Sequence of the second protein:
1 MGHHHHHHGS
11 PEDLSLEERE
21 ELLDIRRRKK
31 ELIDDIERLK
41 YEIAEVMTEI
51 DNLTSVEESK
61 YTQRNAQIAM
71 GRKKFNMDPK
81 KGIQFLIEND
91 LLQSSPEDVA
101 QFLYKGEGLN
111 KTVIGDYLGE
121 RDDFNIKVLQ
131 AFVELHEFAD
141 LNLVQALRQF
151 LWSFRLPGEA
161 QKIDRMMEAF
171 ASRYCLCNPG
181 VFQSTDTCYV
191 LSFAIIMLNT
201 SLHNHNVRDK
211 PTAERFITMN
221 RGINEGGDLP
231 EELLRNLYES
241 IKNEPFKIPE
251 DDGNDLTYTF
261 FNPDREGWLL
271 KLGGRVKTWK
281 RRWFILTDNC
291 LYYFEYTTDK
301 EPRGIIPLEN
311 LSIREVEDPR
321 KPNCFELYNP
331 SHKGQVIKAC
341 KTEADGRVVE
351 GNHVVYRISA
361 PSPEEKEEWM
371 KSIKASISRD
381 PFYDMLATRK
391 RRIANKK

Residue-level contacts at the interface:
Residue K40 in the first protein interacts with residue I25 in the second protein (closest heavy-atom distance 4.8 Å).
Residue S15 in the first protein interacts with residue I50 in the second protein (closest heavy-atom distance 2.6 Å).
Residue L32 in the first protein contacts residue D35 in the second protein (closest heavy-atom distance 3.7 Å).
Residue V46 in the first protein interacts with residue E21 in the second protein (closest heavy-atom distance 4.7 Å).
Residue E49 in the first protein interacts with residue E18 in the second protein (closest heavy-atom distance 2.9 Å).
Residue K29 in the first protein is in contact with residue I36 in the second protein (closest heavy-atom distance 3.5 Å).
Residue I33 in the first protein is in contact with residue I36 in the second protein (closest heavy-atom distance 3.6 Å).
Residue L39 in the first protein is in contact with residue L32 in the second protein (closest heavy-atom distance 3.5 Å).
Residue V46 in the first protein is in contact with residue E18 in the second protein (closest heavy-atom distance 3.4 Å).
Residue L39 in the first protein contacts residue R28 in the second protein (closest heavy-atom distance 3.9 Å).
Residue L39 in the first protein is in contact with residue K29 in the second protein (closest heavy-atom distance 3.3 Å).
Residue I43 in the first protein interacts with residue L22 in the second protein (closest heavy-atom distance 3.3 Å).
Residue K29 in the first protein is in contact with residue K40 in the second protein (closest heavy-atom distance 3.5 Å).
Residue L22 in the first protein is in contact with residue M47 in the second protein (closest heavy-atom distance 4.7 Å).
Residue D13 in the first protein is in contact with residue I50 in the second protein (closest heavy-atom distance 2.9 Å).
Residue M47 in the first protein contacts residue L22 in the second protein (closest heavy-atom distance 4.7 Å).
Residue L32 in the first protein is in contact with residue I36 in the second protein (closest heavy-atom distance 3.3 Å).
Residue E21 in the first protein interacts with residue V46 in the second protein (closest heavy-atom distance 4.3 Å).
Residue E18 in the first protein is in contact with residue V46 in the second protein (closest heavy-atom distance 3.4 Å).
Residue V46 in the first protein is in contact with residue R19 in the second protein (closest heavy-atom distance 4.8 Å).
Residue I25 in the first protein contacts residue L39 in the second protein (closest heavy-atom distance 3.4 Å).
Residue I36 in the first protein interacts with residue K29 in the second protein (closest heavy-atom distance 3.5 Å).
Residue I50 in the first protein is in contact with residue R19 in the second protein (closest heavy-atom distance 3.7 Å).
Residue I36 in the first protein is in contact with residue I33 in the second protein (closest heavy-atom distance 3.6 Å).
Residue E18 in the first protein interacts with residue I50 in the second protein (closest heavy-atom distance 3.3 Å).
Residue I36 in the first protein interacts with residue I36 in the second protein (closest heavy-atom distance 3.3 Å).
Residue E18 in the first protein is in contact with residue E49 in the second protein (closest heavy-atom distance 2.9 Å).
Residue I25 in the first protein contacts residue I43 in the second protein (closest heavy-atom distance 2.9 Å).
Residue R19 in the first protein interacts with residue V46 in the second protein (closest heavy-atom distance 4.8 Å).
Residue K29 in the first protein contacts residue L39 in the second protein (closest heavy-atom distance 3.3 Å).
Residue I36 in the first protein contacts residue L32 in the second protein (closest heavy-atom distance 3.3 Å).
Residue I43 in the first protein interacts with residue I25 in the second protein (closest heavy-atom distance 2.9 Å).
Residue I50 in the first protein contacts residue E18 in the second protein (closest heavy-atom distance 3.3 Å).
Residue K40 in the first protein is in contact with residue K29 in the second protein (closest heavy-atom distance 3.5 Å).
Residue I25 in the first protein interacts with residue E42 in the second protein (closest heavy-atom distance 4.0 Å).
Residue L22 in the first protein interacts with residue V46 in the second protein (closest heavy-atom distance 4.2 Å).
Residue R28 in the first protein contacts residue L39 in the second protein (closest heavy-atom distance 4.0 Å).
Residue V46 in the first protein contacts residue L22 in the second protein (closest heavy-atom distance 4.2 Å).
Residue I43 in the first protein contacts residue R26 in the second protein (closest heavy-atom distance 3.6 Å).
Residue L22 in the first protein is in contact with residue I43 in the second protein (closest heavy-atom distance 3.3 Å).
Residue D35 in the first protein contacts residue L32 in the second protein (closest heavy-atom distance 3.9 Å).
Residue L32 in the first protein contacts residue L39 in the second protein (closest heavy-atom distance 3.4 Å).
Residue L39 in the first protein contacts residue I25 in the second protein (closest heavy-atom distance 3.4 Å).
Residue K29 in the first protein interacts with residue I43 in the second protein (closest heavy-atom distance 3.5 Å).
Residue E42 in the first protein is in contact with residue I25 in the second protein (closest heavy-atom distance 4.0 Å).
Residue E367 in the first protein interacts with residue D123 in the second protein (closest heavy-atom distance 2.7 Å).
Residue R19 in the first protein is in contact with residue I50 in the second protein (closest heavy-atom distance 3.7 Å).
Residue I25 in the first protein interacts with residue K40 in the second protein (closest heavy-atom distance 4.9 Å).
Residue L32 in the first protein interacts with residue L32 in the second protein (closest heavy-atom distance 4.1 Å).
Residue I43 in the first protein contacts residue K29 in the second protein (closest heavy-atom distance 3.5 Å).
Residue R26 in the first protein contacts residue I43 in the second protein (closest heavy-atom distance 3.6 Å).

The following describes two proteins that form a bound complex.

Sequence of the first protein:
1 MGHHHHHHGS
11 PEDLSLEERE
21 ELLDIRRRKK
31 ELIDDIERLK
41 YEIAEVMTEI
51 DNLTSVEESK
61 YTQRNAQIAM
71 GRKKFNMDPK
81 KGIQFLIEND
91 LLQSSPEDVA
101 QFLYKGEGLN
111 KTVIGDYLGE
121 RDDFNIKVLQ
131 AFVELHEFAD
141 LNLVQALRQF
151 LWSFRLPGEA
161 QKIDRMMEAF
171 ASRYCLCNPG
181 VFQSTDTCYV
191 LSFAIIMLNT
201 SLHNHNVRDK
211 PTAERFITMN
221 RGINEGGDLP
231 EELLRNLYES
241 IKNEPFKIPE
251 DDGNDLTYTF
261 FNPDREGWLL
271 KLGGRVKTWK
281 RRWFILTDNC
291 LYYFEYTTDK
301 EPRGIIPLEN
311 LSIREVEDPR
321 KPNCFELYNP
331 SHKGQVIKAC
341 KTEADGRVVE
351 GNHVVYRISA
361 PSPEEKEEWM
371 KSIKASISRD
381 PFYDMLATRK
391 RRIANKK